Sequence of the first protein:
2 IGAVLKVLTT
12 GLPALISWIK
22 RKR

Sequence of the second protein:
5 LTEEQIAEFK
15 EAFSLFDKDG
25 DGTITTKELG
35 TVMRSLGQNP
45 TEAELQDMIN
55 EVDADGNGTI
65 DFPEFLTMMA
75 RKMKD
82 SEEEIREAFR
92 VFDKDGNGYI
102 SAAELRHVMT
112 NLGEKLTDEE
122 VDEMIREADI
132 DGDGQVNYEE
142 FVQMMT

Interface contacts:
Residue F93 in the second protein is in contact with residue L13 in the first protein (closest heavy-atom distance 4.1 Å).
Residue M125 in the second protein contacts residue L16 in the first protein (closest heavy-atom distance 3.9 Å).
Residue A16 in the second protein is in contact with residue P14 in the first protein (closest heavy-atom distance 3.5 Å).
Residue M37 in the second protein contacts residue I2 in the first protein (closest heavy-atom distance 3.7 Å).
Residue M52 in the second protein interacts with residue I2 in the first protein (closest heavy-atom distance 4.3 Å).
Residue E128 in the second protein is in contact with residue L16 in the first protein (closest heavy-atom distance 4.2 Å).
Residue E88 in the second protein contacts residue A4 in the first protein (closest heavy-atom distance 4.1 Å).
Residue K76 in the second protein interacts with residue G3 in the first protein (closest heavy-atom distance 4.1 Å).
Residue A11 in the second protein is in contact with residue R22 in the first protein (closest heavy-atom distance 5.0 Å).
Residue L40 in the second protein interacts with residue V5 in the first protein (closest heavy-atom distance 4.1 Å).
Residue E12 in the second protein is in contact with residue S18 in the first protein (closest heavy-atom distance 3.4 Å).
Residue M73 in the second protein is in contact with residue T10 in the first protein (closest heavy-atom distance 3.2 Å).
Residue F93 in the second protein is in contact with residue V8 in the first protein (closest heavy-atom distance 4.9 Å).
Residue M145 in the second protein contacts residue G12 in the first protein (closest heavy-atom distance 3.6 Å).
Residue E15 in the second protein contacts residue S18 in the first protein (closest heavy-atom distance 4.0 Å).
Residue E15 in the second protein contacts residue P14 in the first protein (closest heavy-atom distance 4.7 Å).
Residue M125 in the second protein is in contact with residue I17 in the first protein (closest heavy-atom distance 3.5 Å).
Residue K76 in the second protein interacts with residue K7 in the first protein (closest heavy-atom distance 4.5 Å).
Residue A89 in the second protein interacts with residue V8 in the first protein (closest heavy-atom distance 3.8 Å).
Residue M146 in the second protein interacts with residue G12 in the first protein (closest heavy-atom distance 4.3 Å).
Residue F20 in the second protein interacts with residue T10 in the first protein (closest heavy-atom distance 4.4 Å).
Residue A129 in the second protein interacts with residue L16 in the first protein (closest heavy-atom distance 3.6 Å).
Residue M146 in the second protein interacts with residue T11 in the first protein (closest heavy-atom distance 4.0 Å).
Residue E85 in the second protein is in contact with residue A4 in the first protein (closest heavy-atom distance 3.3 Å).
Residue A11 in the second protein interacts with residue S18 in the first protein (closest heavy-atom distance 3.4 Å).
Residue M37 in the second protein contacts residue V5 in the first protein (closest heavy-atom distance 4.1 Å).
Residue K76 in the second protein is in contact with residue L6 in the first protein (closest heavy-atom distance 4.2 Å).
Residue M145 in the second protein interacts with residue L13 in the first protein (closest heavy-atom distance 4.2 Å).
Residue Q42 in the second protein is in contact with residue I2 in the first protein (closest heavy-atom distance 3.0 Å).
Residue M145 in the second protein interacts with residue L16 in the first protein (closest heavy-atom distance 3.7 Å).
Residue A89 in the second protein contacts residue A4 in the first protein (closest heavy-atom distance 4.4 Å).
Residue F69 in the second protein is in contact with residue T10 in the first protein (closest heavy-atom distance 4.1 Å).
Residue F20 in the second protein contacts residue L9 in the first protein (closest heavy-atom distance 4.0 Å).
Residue M52 in the second protein is in contact with residue G3 in the first protein (closest heavy-atom distance 4.9 Å).
Residue L19 in the second protein is in contact with residue I17 in the first protein (closest heavy-atom distance 4.1 Å).
Residue E8 in the second protein contacts residue W19 in the first protein (closest heavy-atom distance 3.4 Å).
Residue E12 in the second protein contacts residue A15 in the first protein (closest heavy-atom distance 4.1 Å).
Residue L113 in the second protein is in contact with residue L13 in the first protein (closest heavy-atom distance 4.1 Å).
Residue M145 in the second protein interacts with residue T11 in the first protein (closest heavy-atom distance 4.6 Å).
Residue E115 in the second protein contacts residue I17 in the first protein (closest heavy-atom distance 4.7 Å).
Residue E128 in the second protein is in contact with residue I20 in the first protein (closest heavy-atom distance 3.9 Å).
Residue L19 in the second protein interacts with residue L13 in the first protein (closest heavy-atom distance 4.7 Å).
Residue E124 in the second protein is in contact with residue I20 in the first protein (closest heavy-atom distance 4.7 Å).
Residue M125 in the second protein contacts residue I20 in the first protein (closest heavy-atom distance 4.2 Å).
Residue A16 in the second protein is in contact with residue L9 in the first protein (closest heavy-atom distance 4.1 Å).
Residue Q42 in the second protein contacts residue V5 in the first protein (closest heavy-atom distance 4.3 Å).
Residue M110 in the second protein is in contact with residue L13 in the first protein (closest heavy-atom distance 3.4 Å).
Residue E85 in the second protein interacts with residue G3 in the first protein (closest heavy-atom distance 4.9 Å).
Residue M72 in the second protein is in contact with residue T10 in the first protein (closest heavy-atom distance 4.7 Å).
Residue M146 in the second protein interacts with residue V8 in the first protein (closest heavy-atom distance 3.5 Å).
Residue M110 in the second protein is in contact with residue I17 in the first protein (closest heavy-atom distance 3.7 Å).
Residue E15 in the second protein contacts residue I17 in the first protein (closest heavy-atom distance 3.5 Å).
Residue K76 in the second protein interacts with residue T10 in the first protein (closest heavy-atom distance 4.2 Å).
Residue L106 in the second protein contacts residue L13 in the first protein (closest heavy-atom distance 4.4 Å).
Residue E12 in the second protein is in contact with residue P14 in the first protein (closest heavy-atom distance 3.6 Å).
Residue M125 in the second protein interacts with residue L13 in the first protein (closest heavy-atom distance 3.9 Å).
Residue E128 in the second protein is in contact with residue W19 in the first protein (closest heavy-atom distance 2.8 Å).
Residue E121 in the second protein interacts with residue I20 in the first protein (closest heavy-atom distance 4.2 Å).
Residue M146 in the second protein is in contact with residue K7 in the first protein (closest heavy-atom distance 3.7 Å).

The following describes two proteins that form a bound complex.